This data describes a binding interaction between two proteins.

Sequence of chain A:
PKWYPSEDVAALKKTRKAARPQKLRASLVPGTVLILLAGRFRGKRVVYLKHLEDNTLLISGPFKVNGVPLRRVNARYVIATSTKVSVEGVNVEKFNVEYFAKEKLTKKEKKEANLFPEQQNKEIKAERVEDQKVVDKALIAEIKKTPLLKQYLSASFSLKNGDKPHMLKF

Sequence of chain B:
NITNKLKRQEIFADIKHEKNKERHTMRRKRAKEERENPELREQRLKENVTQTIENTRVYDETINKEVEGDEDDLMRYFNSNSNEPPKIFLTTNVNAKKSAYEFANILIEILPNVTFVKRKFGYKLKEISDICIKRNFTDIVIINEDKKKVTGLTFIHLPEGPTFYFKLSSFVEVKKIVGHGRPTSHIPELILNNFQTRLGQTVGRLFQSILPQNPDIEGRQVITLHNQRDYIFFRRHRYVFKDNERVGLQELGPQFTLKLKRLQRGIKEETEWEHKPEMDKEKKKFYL

Residue-level contacts at the interface:
Residue E134 in chain B interacts with residue N120 in chain A (closest heavy-atom distance 4.6 Å).
Residue E134 in chain B contacts residue K117 in chain A (closest heavy-atom distance 3.8 Å).
Residue Y130 in chain B is in contact with residue K117 in chain A (closest heavy-atom distance 3.0 Å).
Residue K125 in chain B contacts residue E118 in chain A (closest heavy-atom distance 4.9 Å).
Residue V124 in chain B interacts with residue L121 in chain A (closest heavy-atom distance 4.1 Å).
Residue I138 in chain B contacts residue F122 in chain A (closest heavy-atom distance 4.0 Å).
Residue K127 in chain B is in contact with residue E118 in chain A (closest heavy-atom distance 3.1 Å).
Residue R142 in chain B contacts residue F122 in chain A (closest heavy-atom distance 3.2 Å).
Residue Y130 in chain B interacts with residue E118 in chain A (closest heavy-atom distance 4.2 Å).
Residue I138 in chain B contacts residue L121 in chain A (closest heavy-atom distance 4.6 Å).
Residue I138 in chain B is in contact with residue N120 in chain A (closest heavy-atom distance 3.9 Å).
Residue K125 in chain B is in contact with residue L121 in chain A (closest heavy-atom distance 4.9 Å).
Residue Y130 in chain B interacts with residue L121 in chain A (closest heavy-atom distance 3.6 Å).
Residue F144 in chain B contacts residue F122 in chain A (closest heavy-atom distance 4.5 Å).